These two protein chains interact to form a complex.

Sequence of the second protein:
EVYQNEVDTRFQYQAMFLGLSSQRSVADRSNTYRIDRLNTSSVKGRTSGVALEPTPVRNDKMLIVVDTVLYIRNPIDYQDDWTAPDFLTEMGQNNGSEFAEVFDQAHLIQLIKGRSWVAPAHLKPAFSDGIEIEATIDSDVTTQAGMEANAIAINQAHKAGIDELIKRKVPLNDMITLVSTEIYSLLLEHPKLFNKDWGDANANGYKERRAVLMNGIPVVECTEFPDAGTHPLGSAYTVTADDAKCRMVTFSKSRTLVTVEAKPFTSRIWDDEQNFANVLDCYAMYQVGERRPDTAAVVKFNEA

Sequence of the first protein:
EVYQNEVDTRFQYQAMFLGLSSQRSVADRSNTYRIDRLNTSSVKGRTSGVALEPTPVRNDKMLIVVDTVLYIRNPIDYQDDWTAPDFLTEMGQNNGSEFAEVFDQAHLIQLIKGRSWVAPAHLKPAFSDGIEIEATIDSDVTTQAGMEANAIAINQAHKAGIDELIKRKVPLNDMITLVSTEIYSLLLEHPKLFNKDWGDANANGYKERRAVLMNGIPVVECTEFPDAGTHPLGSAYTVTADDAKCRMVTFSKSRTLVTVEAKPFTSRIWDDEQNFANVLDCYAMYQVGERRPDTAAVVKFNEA

Residue-level contacts at the interface:
Residue G75 in the first protein is in contact with residue R84 in the second protein (closest heavy-atom distance 3.9 Å).
Residue G75 in the first protein is in contact with residue N85 in the second protein (closest heavy-atom distance 4.3 Å).
Residue S74 in the first protein contacts residue R60 in the second protein (closest heavy-atom distance 4.7 Å).
Residue V76 in the first protein contacts residue R84 in the second protein (closest heavy-atom distance 4.1 Å).
Residue S74 in the first protein contacts residue K87 in the second protein (closest heavy-atom distance 4.7 Å).
Residue G75 in the first protein is in contact with residue V83 in the second protein (closest heavy-atom distance 4.6 Å).